Sequence of protein 2:
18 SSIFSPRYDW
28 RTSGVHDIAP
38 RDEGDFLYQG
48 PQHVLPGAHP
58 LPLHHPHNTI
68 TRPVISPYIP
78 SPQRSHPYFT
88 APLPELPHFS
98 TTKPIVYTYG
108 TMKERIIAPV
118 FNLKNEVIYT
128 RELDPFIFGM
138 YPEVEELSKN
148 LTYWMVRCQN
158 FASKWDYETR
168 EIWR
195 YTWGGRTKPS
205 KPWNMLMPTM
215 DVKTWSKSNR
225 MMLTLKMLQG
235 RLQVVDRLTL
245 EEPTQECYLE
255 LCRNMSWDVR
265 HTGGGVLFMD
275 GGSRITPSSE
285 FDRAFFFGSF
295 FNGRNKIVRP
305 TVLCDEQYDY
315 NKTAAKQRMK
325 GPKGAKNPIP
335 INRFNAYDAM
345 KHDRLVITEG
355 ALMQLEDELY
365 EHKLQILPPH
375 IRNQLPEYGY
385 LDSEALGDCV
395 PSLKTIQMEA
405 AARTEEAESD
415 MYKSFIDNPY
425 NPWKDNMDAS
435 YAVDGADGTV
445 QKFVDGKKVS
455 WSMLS

The following describes two proteins that form a bound complex.

Sequence of protein 1:
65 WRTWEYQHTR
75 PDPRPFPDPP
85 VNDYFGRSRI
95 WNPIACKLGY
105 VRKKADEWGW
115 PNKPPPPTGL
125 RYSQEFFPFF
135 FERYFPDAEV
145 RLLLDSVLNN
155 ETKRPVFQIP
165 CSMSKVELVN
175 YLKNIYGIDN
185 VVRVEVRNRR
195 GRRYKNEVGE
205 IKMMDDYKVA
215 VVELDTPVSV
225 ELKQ

Contacts between the two chains:
Residue R167 in protein 2 interacts with residue R66 in protein 1 (closest heavy-atom distance 3.9 Å).
Residue Q321 in protein 2 interacts with residue W68 in protein 1 (closest heavy-atom distance 3.5 Å).
Residue R171 in protein 2 contacts residue R78 in protein 1 (closest heavy-atom distance 3.9 Å).
Residue R167 in protein 2 is in contact with residue Y70 in protein 1 (closest heavy-atom distance 3.2 Å).
Residue K324 in protein 2 is in contact with residue Q71 in protein 1 (closest heavy-atom distance 3.6 Å).
Residue R167 in protein 2 is in contact with residue E69 in protein 1 (closest heavy-atom distance 3.9 Å).
Residue W207 in protein 2 contacts residue Q71 in protein 1 (closest heavy-atom distance 5.0 Å).